Sequence of the second protein:
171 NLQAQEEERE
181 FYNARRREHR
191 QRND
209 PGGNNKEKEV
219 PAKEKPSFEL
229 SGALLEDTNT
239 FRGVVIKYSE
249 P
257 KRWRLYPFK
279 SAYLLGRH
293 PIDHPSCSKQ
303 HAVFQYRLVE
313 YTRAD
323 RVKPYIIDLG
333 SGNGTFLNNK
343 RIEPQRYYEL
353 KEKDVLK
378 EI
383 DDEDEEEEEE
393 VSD

The following describes two proteins that form a bound complex.

Contacts between the two chains:
Residue Q1066 in the first protein contacts residue L232 in the second protein (closest heavy-atom distance 3.9 Å).
Residue N1400 in the first protein contacts residue E217 in the second protein (closest heavy-atom distance 3.5 Å).

Sequence of the first protein:
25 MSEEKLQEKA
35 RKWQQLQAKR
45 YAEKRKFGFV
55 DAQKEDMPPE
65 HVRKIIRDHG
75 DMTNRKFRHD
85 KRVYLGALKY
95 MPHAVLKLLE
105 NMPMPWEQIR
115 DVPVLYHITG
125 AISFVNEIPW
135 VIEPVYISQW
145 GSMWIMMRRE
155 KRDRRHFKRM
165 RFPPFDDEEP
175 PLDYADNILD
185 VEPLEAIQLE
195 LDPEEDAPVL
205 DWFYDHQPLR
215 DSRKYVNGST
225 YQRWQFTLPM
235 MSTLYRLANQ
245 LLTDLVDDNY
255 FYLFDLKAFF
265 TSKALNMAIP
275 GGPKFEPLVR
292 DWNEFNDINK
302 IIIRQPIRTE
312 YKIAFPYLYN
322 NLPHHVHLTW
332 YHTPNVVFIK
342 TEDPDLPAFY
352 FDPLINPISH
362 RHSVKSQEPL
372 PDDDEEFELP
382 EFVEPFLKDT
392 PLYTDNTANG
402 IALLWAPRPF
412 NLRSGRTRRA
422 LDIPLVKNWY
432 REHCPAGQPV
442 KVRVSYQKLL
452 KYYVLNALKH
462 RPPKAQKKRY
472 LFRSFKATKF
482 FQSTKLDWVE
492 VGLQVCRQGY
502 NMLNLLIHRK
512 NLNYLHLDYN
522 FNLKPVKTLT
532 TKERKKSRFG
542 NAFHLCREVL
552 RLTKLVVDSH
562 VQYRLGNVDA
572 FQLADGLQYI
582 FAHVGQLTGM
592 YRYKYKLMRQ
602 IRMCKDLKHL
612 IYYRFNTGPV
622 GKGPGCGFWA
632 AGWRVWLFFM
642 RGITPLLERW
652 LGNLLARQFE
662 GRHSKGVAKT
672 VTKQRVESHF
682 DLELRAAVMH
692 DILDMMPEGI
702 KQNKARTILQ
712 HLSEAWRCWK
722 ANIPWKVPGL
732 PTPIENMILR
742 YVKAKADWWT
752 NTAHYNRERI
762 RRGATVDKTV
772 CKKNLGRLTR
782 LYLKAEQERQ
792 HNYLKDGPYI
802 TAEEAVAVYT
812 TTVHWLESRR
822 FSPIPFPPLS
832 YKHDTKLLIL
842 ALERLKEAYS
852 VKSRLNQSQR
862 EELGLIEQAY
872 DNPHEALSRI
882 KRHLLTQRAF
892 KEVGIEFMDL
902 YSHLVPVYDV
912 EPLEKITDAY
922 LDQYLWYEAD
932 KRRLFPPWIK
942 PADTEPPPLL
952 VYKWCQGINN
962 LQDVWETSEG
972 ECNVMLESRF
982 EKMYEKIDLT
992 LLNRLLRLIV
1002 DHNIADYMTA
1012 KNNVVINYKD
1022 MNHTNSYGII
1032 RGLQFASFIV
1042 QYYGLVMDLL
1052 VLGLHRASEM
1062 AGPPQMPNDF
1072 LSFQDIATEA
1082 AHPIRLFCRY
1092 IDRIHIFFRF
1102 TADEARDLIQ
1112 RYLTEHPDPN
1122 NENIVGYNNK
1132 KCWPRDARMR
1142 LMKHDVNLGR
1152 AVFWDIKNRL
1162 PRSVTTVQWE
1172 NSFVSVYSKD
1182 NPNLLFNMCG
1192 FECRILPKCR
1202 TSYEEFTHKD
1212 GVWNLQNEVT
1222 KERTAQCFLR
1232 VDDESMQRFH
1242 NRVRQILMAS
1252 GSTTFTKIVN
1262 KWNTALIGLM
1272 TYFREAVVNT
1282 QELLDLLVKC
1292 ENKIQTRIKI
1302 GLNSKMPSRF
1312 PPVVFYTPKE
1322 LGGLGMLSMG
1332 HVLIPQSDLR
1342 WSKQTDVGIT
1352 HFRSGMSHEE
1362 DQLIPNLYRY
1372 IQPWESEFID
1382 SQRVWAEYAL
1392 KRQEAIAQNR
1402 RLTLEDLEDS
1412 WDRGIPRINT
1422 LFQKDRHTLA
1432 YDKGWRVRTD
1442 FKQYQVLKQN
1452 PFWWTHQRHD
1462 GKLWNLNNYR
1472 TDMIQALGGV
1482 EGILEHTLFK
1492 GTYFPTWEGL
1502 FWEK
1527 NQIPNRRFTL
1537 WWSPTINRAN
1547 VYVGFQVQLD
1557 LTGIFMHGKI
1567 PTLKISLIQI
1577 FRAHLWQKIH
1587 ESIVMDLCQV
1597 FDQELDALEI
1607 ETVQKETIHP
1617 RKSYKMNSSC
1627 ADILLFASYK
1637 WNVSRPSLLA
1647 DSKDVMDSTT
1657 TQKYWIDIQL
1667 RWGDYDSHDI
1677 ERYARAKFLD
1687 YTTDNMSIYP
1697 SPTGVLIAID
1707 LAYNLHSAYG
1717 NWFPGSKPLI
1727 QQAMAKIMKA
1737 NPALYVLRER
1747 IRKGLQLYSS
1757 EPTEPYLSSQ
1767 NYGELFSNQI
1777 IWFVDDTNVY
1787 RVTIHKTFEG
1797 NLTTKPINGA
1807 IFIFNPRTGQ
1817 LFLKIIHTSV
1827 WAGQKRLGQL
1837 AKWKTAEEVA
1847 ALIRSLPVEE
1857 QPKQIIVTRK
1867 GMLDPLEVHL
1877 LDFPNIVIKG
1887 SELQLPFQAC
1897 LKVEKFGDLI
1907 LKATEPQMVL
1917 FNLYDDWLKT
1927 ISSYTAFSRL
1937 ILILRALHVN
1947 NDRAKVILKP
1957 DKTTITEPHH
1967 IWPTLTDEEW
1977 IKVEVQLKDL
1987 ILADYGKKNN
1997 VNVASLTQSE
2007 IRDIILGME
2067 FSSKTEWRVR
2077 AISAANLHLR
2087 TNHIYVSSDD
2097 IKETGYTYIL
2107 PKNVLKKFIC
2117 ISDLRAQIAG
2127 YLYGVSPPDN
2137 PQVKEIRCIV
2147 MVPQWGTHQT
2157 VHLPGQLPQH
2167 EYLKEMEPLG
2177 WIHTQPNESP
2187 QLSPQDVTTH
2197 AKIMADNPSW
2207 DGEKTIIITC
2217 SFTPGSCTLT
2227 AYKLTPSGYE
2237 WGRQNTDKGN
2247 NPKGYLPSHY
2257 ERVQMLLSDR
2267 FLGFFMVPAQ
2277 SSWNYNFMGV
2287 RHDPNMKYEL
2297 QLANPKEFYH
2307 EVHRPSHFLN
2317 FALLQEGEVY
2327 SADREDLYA